These two protein chains interact to form a complex.

Sequence of chain A:
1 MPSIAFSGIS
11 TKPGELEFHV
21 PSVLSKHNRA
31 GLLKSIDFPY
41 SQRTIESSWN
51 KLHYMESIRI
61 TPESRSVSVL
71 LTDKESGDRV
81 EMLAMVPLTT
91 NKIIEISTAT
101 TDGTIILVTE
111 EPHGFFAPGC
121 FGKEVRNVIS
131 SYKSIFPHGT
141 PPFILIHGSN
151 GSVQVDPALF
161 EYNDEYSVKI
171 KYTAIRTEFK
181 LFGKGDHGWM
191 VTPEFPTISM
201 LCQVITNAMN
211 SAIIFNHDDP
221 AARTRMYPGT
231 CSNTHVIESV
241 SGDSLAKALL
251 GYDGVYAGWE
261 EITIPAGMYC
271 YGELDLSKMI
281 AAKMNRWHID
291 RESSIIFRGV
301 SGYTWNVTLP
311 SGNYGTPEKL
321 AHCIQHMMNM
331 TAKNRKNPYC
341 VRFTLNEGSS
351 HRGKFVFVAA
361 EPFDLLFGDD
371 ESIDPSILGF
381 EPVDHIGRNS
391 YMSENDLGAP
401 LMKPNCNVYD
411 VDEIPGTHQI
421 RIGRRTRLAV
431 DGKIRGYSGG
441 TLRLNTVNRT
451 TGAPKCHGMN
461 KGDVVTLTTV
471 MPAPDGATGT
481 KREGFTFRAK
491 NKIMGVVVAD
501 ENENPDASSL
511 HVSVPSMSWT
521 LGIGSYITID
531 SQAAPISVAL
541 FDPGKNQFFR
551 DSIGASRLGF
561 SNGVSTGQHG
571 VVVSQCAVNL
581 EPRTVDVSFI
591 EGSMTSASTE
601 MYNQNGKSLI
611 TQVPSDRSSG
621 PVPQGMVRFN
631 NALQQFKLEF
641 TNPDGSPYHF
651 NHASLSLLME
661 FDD

Sequence of chain B:
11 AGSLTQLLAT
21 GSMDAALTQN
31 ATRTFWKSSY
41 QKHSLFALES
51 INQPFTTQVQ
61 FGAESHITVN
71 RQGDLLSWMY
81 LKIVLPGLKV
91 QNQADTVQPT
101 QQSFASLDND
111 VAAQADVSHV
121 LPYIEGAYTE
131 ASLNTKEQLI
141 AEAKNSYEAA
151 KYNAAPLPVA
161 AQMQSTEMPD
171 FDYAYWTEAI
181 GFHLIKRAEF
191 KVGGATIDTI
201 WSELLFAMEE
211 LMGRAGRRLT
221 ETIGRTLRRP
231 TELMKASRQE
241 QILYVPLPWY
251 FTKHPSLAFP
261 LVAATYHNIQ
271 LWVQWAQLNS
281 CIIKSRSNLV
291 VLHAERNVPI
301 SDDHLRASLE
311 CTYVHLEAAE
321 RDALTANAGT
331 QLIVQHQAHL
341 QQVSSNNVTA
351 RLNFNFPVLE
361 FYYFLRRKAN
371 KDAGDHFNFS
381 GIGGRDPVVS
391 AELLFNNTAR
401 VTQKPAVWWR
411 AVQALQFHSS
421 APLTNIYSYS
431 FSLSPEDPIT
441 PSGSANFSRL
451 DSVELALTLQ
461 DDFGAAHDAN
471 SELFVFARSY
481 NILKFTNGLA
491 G

Contacts between the two chains:
Residue E238 in chain A contacts residue A150 in chain B (closest heavy-atom distance 4.6 Å).
Residue S239 in chain A is in contact with residue A150 in chain B (closest heavy-atom distance 5.0 Å).